Sequence of the second protein:
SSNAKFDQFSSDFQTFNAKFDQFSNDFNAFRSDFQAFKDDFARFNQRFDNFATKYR

Sequence of the first protein:
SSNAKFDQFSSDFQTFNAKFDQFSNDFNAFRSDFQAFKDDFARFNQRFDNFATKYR

Contacts between the two chains:
Residue F37 in the second protein interacts with residue F37 in the first protein (closest heavy-atom distance 3.5 Å).
Residue R47 in the second protein interacts with residue D49 in the first protein (closest heavy-atom distance 3.0 Å).
Residue D33 in the second protein interacts with residue F34 in the first protein (closest heavy-atom distance 3.7 Å).
Residue S1 in the second protein interacts with residue N3 in the first protein (closest heavy-atom distance 3.3 Å).
Residue F16 in the second protein interacts with residue N17 in the first protein (closest heavy-atom distance 3.5 Å).
Residue D26 in the second protein contacts residue F27 in the first protein (closest heavy-atom distance 3.7 Å).
Residue D33 in the second protein is in contact with residue Q35 in the first protein (closest heavy-atom distance 2.8 Å).
Residue F13 in the second protein is in contact with residue F13 in the first protein (closest heavy-atom distance 3.8 Å).
Residue F44 in the second protein is in contact with residue F48 in the first protein (closest heavy-atom distance 3.7 Å).
Residue F37 in the second protein interacts with residue F34 in the first protein (closest heavy-atom distance 3.8 Å).
Residue F16 in the second protein interacts with residue F13 in the first protein (closest heavy-atom distance 3.9 Å).
Residue F41 in the second protein is in contact with residue F41 in the first protein (closest heavy-atom distance 3.4 Å).
Residue K19 in the second protein interacts with residue N17 in the first protein (closest heavy-atom distance 2.9 Å).
Residue F44 in the second protein is in contact with residue N45 in the first protein (closest heavy-atom distance 3.5 Å).
Residue R47 in the second protein contacts residue F48 in the first protein (closest heavy-atom distance 3.8 Å).
Residue F23 in the second protein is in contact with residue F20 in the first protein (closest heavy-atom distance 3.8 Å).
Residue F51 in the second protein interacts with residue Y55 in the first protein (closest heavy-atom distance 4.0 Å).
Residue D33 in the second protein is in contact with residue K38 in the first protein (closest heavy-atom distance 3.8 Å).
Residue F20 in the second protein is in contact with residue F20 in the first protein (closest heavy-atom distance 3.6 Å).
Residue F16 in the second protein interacts with residue F20 in the first protein (closest heavy-atom distance 3.8 Å).
Residue D26 in the second protein contacts residue R31 in the first protein (closest heavy-atom distance 4.0 Å).
Residue S2 in the second protein contacts residue N3 in the first protein (closest heavy-atom distance 2.9 Å).
Residue F23 in the second protein interacts with residue F23 in the first protein (closest heavy-atom distance 3.5 Å).
Residue K5 in the second protein is in contact with residue D7 in the first protein (closest heavy-atom distance 2.9 Å).
Residue D12 in the second protein is in contact with residue N17 in the first protein (closest heavy-atom distance 3.7 Å).
Residue R47 in the second protein interacts with residue N45 in the first protein (closest heavy-atom distance 2.4 Å).
Residue F16 in the second protein interacts with residue F16 in the first protein (closest heavy-atom distance 3.5 Å).
Residue F9 in the second protein interacts with residue F13 in the first protein (closest heavy-atom distance 3.8 Å).
Residue F48 in the second protein is in contact with residue F48 in the first protein (closest heavy-atom distance 3.8 Å).
Residue F37 in the second protein contacts residue K38 in the first protein (closest heavy-atom distance 3.7 Å).
Residue K5 in the second protein contacts residue N3 in the first protein (closest heavy-atom distance 3.7 Å).
Residue F30 in the second protein contacts residue F27 in the first protein (closest heavy-atom distance 3.7 Å).
Residue K5 in the second protein is in contact with residue F6 in the first protein (closest heavy-atom distance 3.5 Å).
Residue K19 in the second protein contacts residue F20 in the first protein (closest heavy-atom distance 3.9 Å).
Residue D12 in the second protein is in contact with residue Q14 in the first protein (closest heavy-atom distance 3.6 Å).
Residue F9 in the second protein is in contact with residue F9 in the first protein (closest heavy-atom distance 3.6 Å).
Residue D40 in the second protein interacts with residue F41 in the first protein (closest heavy-atom distance 4.0 Å).
Residue K19 in the second protein is in contact with residue D21 in the first protein (closest heavy-atom distance 2.3 Å).
Residue F30 in the second protein interacts with residue F30 in the first protein (closest heavy-atom distance 3.6 Å).
Residue F9 in the second protein is in contact with residue F6 in the first protein (closest heavy-atom distance 3.7 Å).
Residue S1 in the second protein interacts with residue S1 in the first protein (closest heavy-atom distance 3.0 Å).
Residue A36 in the second protein interacts with residue K38 in the first protein (closest heavy-atom distance 3.4 Å).
Residue F44 in the second protein is in contact with residue F44 in the first protein (closest heavy-atom distance 3.6 Å).
Residue F30 in the second protein is in contact with residue R31 in the first protein (closest heavy-atom distance 3.6 Å).
Residue F30 in the second protein is in contact with residue F34 in the first protein (closest heavy-atom distance 3.7 Å).
Residue D40 in the second protein is in contact with residue N45 in the first protein (closest heavy-atom distance 3.5 Å).
Residue D12 in the second protein interacts with residue F13 in the first protein (closest heavy-atom distance 3.9 Å).
Residue F44 in the second protein interacts with residue F41 in the first protein (closest heavy-atom distance 3.8 Å).
Residue D33 in the second protein interacts with residue R31 in the first protein (closest heavy-atom distance 2.9 Å).
Residue D26 in the second protein is in contact with residue N28 in the first protein (closest heavy-atom distance 3.5 Å).
Residue F23 in the second protein is in contact with residue F27 in the first protein (closest heavy-atom distance 3.8 Å).
Residue F51 in the second protein contacts residue F48 in the first protein (closest heavy-atom distance 3.9 Å).
Residue D40 in the second protein contacts residue K38 in the first protein (closest heavy-atom distance 3.0 Å).
Residue F37 in the second protein contacts residue F41 in the first protein (closest heavy-atom distance 3.7 Å).
Residue A29 in the second protein contacts residue R31 in the first protein (closest heavy-atom distance 3.3 Å).
Residue F27 in the second protein interacts with residue F27 in the first protein (closest heavy-atom distance 3.6 Å).
Residue F34 in the second protein contacts residue F34 in the first protein (closest heavy-atom distance 3.5 Å).
Residue Y55 in the second protein interacts with residue Y55 in the first protein (closest heavy-atom distance 3.6 Å).
Residue F6 in the second protein is in contact with residue F6 in the first protein (closest heavy-atom distance 3.9 Å).
Residue S1 in the second protein interacts with residue F6 in the first protein (closest heavy-atom distance 3.6 Å).

The following describes two proteins that form a bound complex.